Sequence of chain B:
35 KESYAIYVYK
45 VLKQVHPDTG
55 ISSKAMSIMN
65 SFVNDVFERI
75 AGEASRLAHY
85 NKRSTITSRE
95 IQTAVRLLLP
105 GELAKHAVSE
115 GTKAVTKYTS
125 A

The following describes two proteins that form a bound complex.

Contacts between the two chains:
Residue A267 in chain A interacts with residue K47 in chain B (closest heavy-atom distance 4.5 Å).
Residue H266 in chain A is in contact with residue Q48 in chain B (closest heavy-atom distance 4.7 Å).

Sequence of chain A:
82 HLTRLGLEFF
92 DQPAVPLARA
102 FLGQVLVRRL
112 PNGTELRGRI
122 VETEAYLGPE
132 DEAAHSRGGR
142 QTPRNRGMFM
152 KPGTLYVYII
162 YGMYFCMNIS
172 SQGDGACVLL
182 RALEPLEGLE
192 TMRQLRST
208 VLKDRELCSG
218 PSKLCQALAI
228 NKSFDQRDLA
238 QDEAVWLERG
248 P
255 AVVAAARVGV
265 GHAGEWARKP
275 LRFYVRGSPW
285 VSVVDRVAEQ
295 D